Contacts between the two chains:
Residue F140 in chain B is in contact with residue P5 in chain A (closest heavy-atom distance 3.6 Å).
Residue Y134 in chain B interacts with residue L7 in chain A (closest heavy-atom distance 2.5 Å).
Residue W4 in chain B is in contact with residue P4 in chain A (closest heavy-atom distance 3.5 Å).
Residue Y7 in chain B contacts residue P4 in chain A (closest heavy-atom distance 3.6 Å).
Residue R108 in chain B interacts with residue P2 in chain A (closest heavy-atom distance 3.4 Å).
Residue M131 in chain B interacts with residue L7 in chain A (closest heavy-atom distance 4.3 Å).
Residue Y7 in chain B contacts residue P6 in chain A (closest heavy-atom distance 3.7 Å).
Residue Y7 in chain B interacts with residue P5 in chain A (closest heavy-atom distance 2.6 Å).
Residue W32 in chain B interacts with residue I1 in chain A (closest heavy-atom distance 3.4 Å).
Residue W4 in chain B contacts residue P5 in chain A (closest heavy-atom distance 3.9 Å).
Residue A28 in chain B interacts with residue I1 in chain A (closest heavy-atom distance 4.0 Å).
Residue S6 in chain B is in contact with residue L7 in chain A (closest heavy-atom distance 3.4 Å).
Residue F140 in chain B is in contact with residue P3 in chain A (closest heavy-atom distance 3.2 Å).
Residue W4 in chain B contacts residue I1 in chain A (closest heavy-atom distance 3.4 Å).
Residue W4 in chain B interacts with residue P2 in chain A (closest heavy-atom distance 2.8 Å).
Residue G3 in chain B interacts with residue P4 in chain A (closest heavy-atom distance 3.7 Å).
Residue L135 in chain B is in contact with residue P5 in chain A (closest heavy-atom distance 3.9 Å).
Residue W4 in chain B is in contact with residue P3 in chain A (closest heavy-atom distance 4.2 Å).
Residue F140 in chain B contacts residue P2 in chain A (closest heavy-atom distance 3.4 Å).
Residue N10 in chain B is in contact with residue L7 in chain A (closest heavy-atom distance 3.9 Å).
Residue Y30 in chain B contacts residue I1 in chain A (closest heavy-atom distance 3.7 Å).
Residue Y134 in chain B interacts with residue P6 in chain A (closest heavy-atom distance 3.0 Å).
Residue F140 in chain B is in contact with residue P4 in chain A (closest heavy-atom distance 4.5 Å).
Residue W32 in chain B interacts with residue P2 in chain A (closest heavy-atom distance 3.5 Å).
Residue A2 in chain B is in contact with residue I1 in chain A (closest heavy-atom distance 4.5 Å).
Residue S138 in chain B is in contact with residue P5 in chain A (closest heavy-atom distance 3.8 Å).
Residue Y7 in chain B interacts with residue L7 in chain A (closest heavy-atom distance 3.5 Å).

Sequence of chain B:
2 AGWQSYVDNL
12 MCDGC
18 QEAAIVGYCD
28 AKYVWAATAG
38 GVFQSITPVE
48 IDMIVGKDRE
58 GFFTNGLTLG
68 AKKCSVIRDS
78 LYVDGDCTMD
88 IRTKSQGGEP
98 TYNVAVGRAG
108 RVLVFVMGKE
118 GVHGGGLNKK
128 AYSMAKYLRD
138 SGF

The following describes two proteins that form a bound complex.

Sequence of chain A:
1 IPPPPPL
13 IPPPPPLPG